Interface contacts:
Residue Q26 in the second protein contacts residue K39 in the first protein (closest heavy-atom distance 3.1 Å).
Residue R81 in the second protein interacts with residue L40 in the first protein (closest heavy-atom distance 4.0 Å).
Residue Q26 in the second protein interacts with residue T37 in the first protein (closest heavy-atom distance 4.5 Å).
Residue R81 in the second protein interacts with residue L38 in the first protein (closest heavy-atom distance 3.9 Å).
Residue Q26 in the second protein is in contact with residue L40 in the first protein (closest heavy-atom distance 5.0 Å).
Residue Q26 in the second protein is in contact with residue L38 in the first protein (closest heavy-atom distance 3.6 Å).

Sequence of the first protein:
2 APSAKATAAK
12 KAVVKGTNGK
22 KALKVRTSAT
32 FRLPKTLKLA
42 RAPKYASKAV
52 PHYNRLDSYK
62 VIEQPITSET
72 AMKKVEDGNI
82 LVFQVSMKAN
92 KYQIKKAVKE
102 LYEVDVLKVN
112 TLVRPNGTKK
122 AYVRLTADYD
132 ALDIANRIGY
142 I

This data describes a binding interaction between two proteins.

Sequence of the second protein:
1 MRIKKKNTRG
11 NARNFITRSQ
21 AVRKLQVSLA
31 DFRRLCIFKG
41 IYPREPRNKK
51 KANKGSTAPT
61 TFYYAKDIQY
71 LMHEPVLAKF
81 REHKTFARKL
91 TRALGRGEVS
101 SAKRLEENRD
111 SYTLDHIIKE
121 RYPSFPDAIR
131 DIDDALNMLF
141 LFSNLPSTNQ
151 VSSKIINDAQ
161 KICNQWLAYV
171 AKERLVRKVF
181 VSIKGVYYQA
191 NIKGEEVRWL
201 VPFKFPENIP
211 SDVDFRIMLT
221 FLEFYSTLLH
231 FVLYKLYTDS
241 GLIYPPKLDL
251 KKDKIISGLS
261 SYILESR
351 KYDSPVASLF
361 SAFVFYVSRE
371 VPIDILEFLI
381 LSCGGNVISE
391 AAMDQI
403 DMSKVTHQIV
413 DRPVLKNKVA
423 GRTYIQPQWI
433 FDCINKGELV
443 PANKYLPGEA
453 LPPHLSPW